Sequence of the first protein:
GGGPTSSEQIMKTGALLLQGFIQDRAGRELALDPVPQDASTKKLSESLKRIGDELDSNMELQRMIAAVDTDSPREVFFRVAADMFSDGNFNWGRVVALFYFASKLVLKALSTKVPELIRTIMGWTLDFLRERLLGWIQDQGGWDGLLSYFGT

Residue-level contacts at the interface:
Residue V95 in the first protein contacts residue A12 in the second protein (closest heavy-atom distance 4.0 Å).
Residue G108 in the first protein contacts residue M22 in the second protein (closest heavy-atom distance 4.0 Å).
Residue I66 in the first protein is in contact with residue M22 in the second protein (closest heavy-atom distance 4.2 Å).
Residue M79 in the first protein interacts with residue I7 in the second protein (closest heavy-atom distance 3.8 Å).
Residue F116 in the first protein is in contact with residue L15 in the second protein (closest heavy-atom distance 3.8 Å).
Residue D98 in the first protein is in contact with residue R9 in the second protein (closest heavy-atom distance 3.9 Å).
Residue V83 in the first protein contacts residue I8 in the second protein (closest heavy-atom distance 3.7 Å).
Residue R109 in the first protein interacts with residue A16 in the second protein (closest heavy-atom distance 3.6 Å).
Residue M79 in the first protein contacts residue N10 in the second protein (closest heavy-atom distance 3.2 Å).
Residue A82 in the first protein is in contact with residue I7 in the second protein (closest heavy-atom distance 4.4 Å).
Residue M99 in the first protein contacts residue A12 in the second protein (closest heavy-atom distance 3.7 Å).
Residue R109 in the first protein contacts residue D20 in the second protein (closest heavy-atom distance 3.0 Å).
Residue N106 in the first protein interacts with residue G19 in the second protein (closest heavy-atom distance 3.3 Å).
Residue R109 in the first protein contacts residue G19 in the second protein (closest heavy-atom distance 3.7 Å).
Residue V83 in the first protein contacts residue I11 in the second protein (closest heavy-atom distance 3.8 Å).
Residue A112 in the first protein interacts with residue G19 in the second protein (closest heavy-atom distance 4.7 Å).
Residue V111 in the first protein interacts with residue M22 in the second protein (closest heavy-atom distance 3.9 Å).
Residue V95 in the first protein interacts with residue I11 in the second protein (closest heavy-atom distance 4.1 Å).
Residue V83 in the first protein contacts residue I7 in the second protein (closest heavy-atom distance 4.0 Å).
Residue Y115 in the first protein contacts residue L15 in the second protein (closest heavy-atom distance 4.6 Å).
Residue G108 in the first protein contacts residue G19 in the second protein (closest heavy-atom distance 3.2 Å).
Residue R94 in the first protein is in contact with residue E5 in the second protein (closest heavy-atom distance 3.8 Å).
Residue L70 in the first protein is in contact with residue V18 in the second protein (closest heavy-atom distance 3.5 Å).
Residue F116 in the first protein is in contact with residue I11 in the second protein (closest heavy-atom distance 4.0 Å).
Residue V95 in the first protein is in contact with residue L15 in the second protein (closest heavy-atom distance 3.8 Å).
Residue M99 in the first protein is in contact with residue L15 in the second protein (closest heavy-atom distance 3.9 Å).
Residue V95 in the first protein contacts residue I8 in the second protein (closest heavy-atom distance 3.8 Å).
Residue I80 in the first protein contacts residue I11 in the second protein (closest heavy-atom distance 3.9 Å).
Residue V83 in the first protein is in contact with residue Q4 in the second protein (closest heavy-atom distance 3.6 Å).
Residue N73 in the first protein contacts residue H14 in the second protein (closest heavy-atom distance 3.6 Å).
Residue N73 in the first protein interacts with residue V18 in the second protein (closest heavy-atom distance 3.8 Å).
Residue A112 in the first protein interacts with residue L15 in the second protein (closest heavy-atom distance 3.7 Å).
Residue D98 in the first protein interacts with residue I8 in the second protein (closest heavy-atom distance 4.7 Å).
Residue R109 in the first protein is in contact with residue L15 in the second protein (closest heavy-atom distance 4.9 Å).
Residue A82 in the first protein contacts residue Q4 in the second protein (closest heavy-atom distance 3.5 Å).
Residue D98 in the first protein interacts with residue A12 in the second protein (closest heavy-atom distance 3.4 Å).
Residue L76 in the first protein interacts with residue H14 in the second protein (closest heavy-atom distance 3.8 Å).
Residue L76 in the first protein is in contact with residue L15 in the second protein (closest heavy-atom distance 3.8 Å).
Residue E75 in the first protein interacts with residue H14 in the second protein (closest heavy-atom distance 3.4 Å).
Residue R94 in the first protein contacts residue I8 in the second protein (closest heavy-atom distance 4.1 Å).
Residue V91 in the first protein is in contact with residue I8 in the second protein (closest heavy-atom distance 4.4 Å).
Residue D84 in the first protein interacts with residue Q4 in the second protein (closest heavy-atom distance 2.8 Å).
Residue M79 in the first protein contacts residue H14 in the second protein (closest heavy-atom distance 3.6 Å).
Residue M79 in the first protein is in contact with residue I11 in the second protein (closest heavy-atom distance 3.6 Å).
Residue L76 in the first protein contacts residue I11 in the second protein (closest heavy-atom distance 4.7 Å).
Residue N106 in the first protein is in contact with residue D20 in the second protein (closest heavy-atom distance 2.7 Å).
Residue M99 in the first protein is in contact with residue A16 in the second protein (closest heavy-atom distance 4.0 Å).
Residue A112 in the first protein is in contact with residue V18 in the second protein (closest heavy-atom distance 4.9 Å).

Sequence of the second protein:
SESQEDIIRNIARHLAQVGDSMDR

These two protein chains interact to form a complex.